These two protein chains interact to form a complex.

Sequence of protein 1:
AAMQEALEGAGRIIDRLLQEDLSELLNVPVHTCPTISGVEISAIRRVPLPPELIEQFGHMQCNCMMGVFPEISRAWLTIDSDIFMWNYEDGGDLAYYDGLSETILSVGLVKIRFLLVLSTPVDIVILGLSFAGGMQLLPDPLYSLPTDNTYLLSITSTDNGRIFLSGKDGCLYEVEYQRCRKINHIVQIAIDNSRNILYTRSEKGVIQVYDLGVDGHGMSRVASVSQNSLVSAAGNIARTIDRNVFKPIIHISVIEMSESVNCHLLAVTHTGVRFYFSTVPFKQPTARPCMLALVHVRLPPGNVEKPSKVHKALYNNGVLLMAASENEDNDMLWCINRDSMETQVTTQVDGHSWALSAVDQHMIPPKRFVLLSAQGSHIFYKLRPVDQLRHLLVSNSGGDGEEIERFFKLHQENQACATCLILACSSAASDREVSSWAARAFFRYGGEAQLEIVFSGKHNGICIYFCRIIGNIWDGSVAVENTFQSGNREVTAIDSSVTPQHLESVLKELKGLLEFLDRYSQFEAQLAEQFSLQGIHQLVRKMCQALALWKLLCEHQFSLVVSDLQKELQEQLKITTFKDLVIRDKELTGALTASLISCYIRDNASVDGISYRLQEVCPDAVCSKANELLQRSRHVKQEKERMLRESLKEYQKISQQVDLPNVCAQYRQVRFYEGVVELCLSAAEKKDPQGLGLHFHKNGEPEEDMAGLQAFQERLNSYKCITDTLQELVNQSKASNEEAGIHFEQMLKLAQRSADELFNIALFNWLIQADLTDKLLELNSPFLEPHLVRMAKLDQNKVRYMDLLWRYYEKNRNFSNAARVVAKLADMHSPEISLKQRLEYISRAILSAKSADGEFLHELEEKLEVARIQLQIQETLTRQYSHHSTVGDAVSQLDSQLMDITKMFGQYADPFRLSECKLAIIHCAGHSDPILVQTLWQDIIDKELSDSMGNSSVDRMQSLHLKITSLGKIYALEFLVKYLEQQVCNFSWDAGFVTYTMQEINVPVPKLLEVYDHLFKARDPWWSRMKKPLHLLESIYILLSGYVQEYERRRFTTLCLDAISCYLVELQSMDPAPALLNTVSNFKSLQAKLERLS

Sequence of protein 2:
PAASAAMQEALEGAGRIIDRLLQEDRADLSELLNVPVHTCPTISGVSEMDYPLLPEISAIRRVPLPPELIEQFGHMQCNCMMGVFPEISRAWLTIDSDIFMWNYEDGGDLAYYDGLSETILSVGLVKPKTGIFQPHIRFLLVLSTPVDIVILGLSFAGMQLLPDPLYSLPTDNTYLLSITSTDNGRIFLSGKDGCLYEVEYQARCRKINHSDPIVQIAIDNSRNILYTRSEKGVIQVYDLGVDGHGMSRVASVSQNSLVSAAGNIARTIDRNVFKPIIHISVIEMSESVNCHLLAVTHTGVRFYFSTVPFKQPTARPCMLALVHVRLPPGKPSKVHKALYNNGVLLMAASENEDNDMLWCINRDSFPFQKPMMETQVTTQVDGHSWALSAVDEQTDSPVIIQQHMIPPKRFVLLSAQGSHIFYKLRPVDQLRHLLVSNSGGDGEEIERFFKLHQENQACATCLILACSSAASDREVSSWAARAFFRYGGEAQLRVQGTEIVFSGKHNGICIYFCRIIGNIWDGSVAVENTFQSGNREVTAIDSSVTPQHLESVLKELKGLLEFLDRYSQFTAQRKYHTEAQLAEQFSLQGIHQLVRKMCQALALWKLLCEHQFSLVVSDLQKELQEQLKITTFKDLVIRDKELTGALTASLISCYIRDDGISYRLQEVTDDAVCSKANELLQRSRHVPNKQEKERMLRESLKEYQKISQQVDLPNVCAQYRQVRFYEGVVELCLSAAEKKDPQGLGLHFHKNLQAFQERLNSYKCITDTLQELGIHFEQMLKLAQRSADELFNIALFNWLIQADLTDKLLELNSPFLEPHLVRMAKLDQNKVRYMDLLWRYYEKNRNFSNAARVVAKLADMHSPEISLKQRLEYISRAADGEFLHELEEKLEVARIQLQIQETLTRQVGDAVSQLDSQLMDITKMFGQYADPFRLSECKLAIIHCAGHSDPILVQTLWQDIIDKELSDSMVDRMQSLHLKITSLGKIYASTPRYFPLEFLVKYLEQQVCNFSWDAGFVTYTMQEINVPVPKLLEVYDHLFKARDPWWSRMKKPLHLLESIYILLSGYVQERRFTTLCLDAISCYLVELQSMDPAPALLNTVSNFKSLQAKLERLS

Contacts between the two chains:
Residue A723 in protein 2 interacts with residue V1235 in protein 1 (closest heavy-atom distance 3.6 Å).
Residue F721 in protein 2 is in contact with residue D1236 in protein 1 (closest heavy-atom distance 4.2 Å).
Residue F721 in protein 2 interacts with residue V1235 in protein 1 (closest heavy-atom distance 2.9 Å).
Residue F721 in protein 2 contacts residue Q1239 in protein 1 (closest heavy-atom distance 4.0 Å).
Residue E573 in protein 2 is in contact with residue G1231 in protein 1 (closest heavy-atom distance 3.9 Å).
Residue T722 in protein 2 is in contact with residue V1235 in protein 1 (closest heavy-atom distance 3.2 Å).